Sequence of the second protein:
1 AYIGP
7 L

Interface contacts:
Residue C98 in the first protein contacts residue A1 in the second protein (closest heavy-atom distance 2.9 Å).
Residue S96 in the first protein is in contact with residue G4 in the second protein (closest heavy-atom distance 2.7 Å).
Residue S136 in the first protein contacts residue A1 in the second protein (closest heavy-atom distance 2.5 Å).
Residue F97 in the first protein contacts residue G4 in the second protein (closest heavy-atom distance 4.2 Å).
Residue P100 in the first protein contacts residue A1 in the second protein (closest heavy-atom distance 3.8 Å).
Residue S96 in the first protein is in contact with residue Y2 in the second protein (closest heavy-atom distance 4.8 Å).
Residue M36 in the first protein is in contact with residue A1 in the second protein (closest heavy-atom distance 4.0 Å).
Residue F143 in the first protein is in contact with residue Y2 in the second protein (closest heavy-atom distance 4.0 Å).
Residue A99 in the first protein contacts residue A1 in the second protein (closest heavy-atom distance 3.5 Å).
Residue S33 in the first protein interacts with residue L7 in the second protein (closest heavy-atom distance 3.0 Å).
Residue F143 in the first protein interacts with residue I3 in the second protein (closest heavy-atom distance 3.2 Å).
Residue V95 in the first protein contacts residue G4 in the second protein (closest heavy-atom distance 3.3 Å).
Residue R34 in the first protein interacts with residue I3 in the second protein (closest heavy-atom distance 3.2 Å).
Residue S96 in the first protein is in contact with residue I3 in the second protein (closest heavy-atom distance 3.8 Å).
Residue C98 in the first protein interacts with residue Y2 in the second protein (closest heavy-atom distance 3.0 Å).
Residue H137 in the first protein is in contact with residue Y2 in the second protein (closest heavy-atom distance 3.5 Å).
Residue I92 in the first protein interacts with residue P5 in the second protein (closest heavy-atom distance 3.2 Å).
Residue S96 in the first protein contacts residue L7 in the second protein (closest heavy-atom distance 4.4 Å).
Residue A99 in the first protein is in contact with residue Y2 in the second protein (closest heavy-atom distance 5.0 Å).
Residue C146 in the first protein contacts residue P5 in the second protein (closest heavy-atom distance 4.2 Å).
Residue F97 in the first protein is in contact with residue I3 in the second protein (closest heavy-atom distance 4.5 Å).
Residue S136 in the first protein interacts with residue Y2 in the second protein (closest heavy-atom distance 3.5 Å).
Residue W120 in the first protein contacts residue L7 in the second protein (closest heavy-atom distance 3.4 Å).
Residue F97 in the first protein is in contact with residue Y2 in the second protein (closest heavy-atom distance 3.6 Å).
Residue V95 in the first protein is in contact with residue P5 in the second protein (closest heavy-atom distance 3.3 Å).
Residue F143 in the first protein interacts with residue G4 in the second protein (closest heavy-atom distance 4.0 Å).
Residue F143 in the first protein is in contact with residue P5 in the second protein (closest heavy-atom distance 3.8 Å).
Residue E93 in the first protein is in contact with residue P5 in the second protein (closest heavy-atom distance 4.1 Å).
Residue G140 in the first protein is in contact with residue Y2 in the second protein (closest heavy-atom distance 3.5 Å).
Residue F97 in the first protein is in contact with residue A1 in the second protein (closest heavy-atom distance 4.1 Å).
Residue L147 in the first protein contacts residue P5 in the second protein (closest heavy-atom distance 4.1 Å).

The following describes two proteins that form a bound complex.

Sequence of the first protein:
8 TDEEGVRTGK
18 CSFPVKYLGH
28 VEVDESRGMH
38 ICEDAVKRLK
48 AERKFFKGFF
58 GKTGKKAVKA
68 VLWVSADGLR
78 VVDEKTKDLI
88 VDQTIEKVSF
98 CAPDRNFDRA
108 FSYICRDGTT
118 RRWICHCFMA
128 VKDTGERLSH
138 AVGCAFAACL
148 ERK